Sequence of protein 1:
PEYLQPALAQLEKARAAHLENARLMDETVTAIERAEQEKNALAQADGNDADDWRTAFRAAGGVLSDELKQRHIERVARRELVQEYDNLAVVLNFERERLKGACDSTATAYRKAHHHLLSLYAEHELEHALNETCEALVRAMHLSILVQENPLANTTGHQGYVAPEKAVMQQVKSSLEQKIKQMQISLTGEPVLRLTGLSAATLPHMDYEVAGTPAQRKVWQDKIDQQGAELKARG

The following describes two proteins that form a bound complex.

Residue-level contacts at the interface:
Residue V153 in protein 2 is in contact with residue S125 in protein 1 (closest heavy-atom distance 3.5 Å).
Residue I191 in protein 2 interacts with residue H148 in protein 1 (closest heavy-atom distance 3.5 Å).
Residue L143 in protein 2 contacts residue L182 in protein 1 (closest heavy-atom distance 3.9 Å).
Residue S150 in protein 2 contacts residue L132 in protein 1 (closest heavy-atom distance 4.0 Å).
Residue V153 in protein 2 contacts residue A128 in protein 1 (closest heavy-atom distance 4.0 Å).
Residue A128 in protein 2 contacts residue V153 in protein 1 (closest heavy-atom distance 4.0 Å).
Residue A146 in protein 2 is in contact with residue L132 in protein 1 (closest heavy-atom distance 4.1 Å).
Residue V144 in protein 2 interacts with residue M189 in protein 1 (closest heavy-atom distance 3.8 Å).
Residue L132 in protein 2 interacts with residue S150 in protein 1 (closest heavy-atom distance 3.8 Å).
Residue H148 in protein 2 interacts with residue I186 in protein 1 (closest heavy-atom distance 3.6 Å).
Residue I186 in protein 2 interacts with residue H148 in protein 1 (closest heavy-atom distance 3.5 Å).
Residue S150 in protein 2 interacts with residue A128 in protein 1 (closest heavy-atom distance 4.3 Å).
Residue M189 in protein 2 contacts residue V144 in protein 1 (closest heavy-atom distance 4.1 Å).
Residue Y127 in protein 2 interacts with residue L149 in protein 1 (closest heavy-atom distance 3.5 Å).
Residue L136 in protein 2 contacts residue V178 in protein 1 (closest heavy-atom distance 3.7 Å).
Residue M175 in protein 2 interacts with residue K179 in protein 1 (closest heavy-atom distance 3.6 Å).
Residue N137 in protein 2 contacts residue K185 in protein 1 (closest heavy-atom distance 3.9 Å).
Residue L149 in protein 2 contacts residue A128 in protein 1 (closest heavy-atom distance 3.8 Å).
Residue Y127 in protein 2 interacts with residue R145 in protein 1 (closest heavy-atom distance 3.6 Å).
Residue I186 in protein 2 interacts with residue V144 in protein 1 (closest heavy-atom distance 3.7 Å).
Residue M147 in protein 2 is in contact with residue I186 in protein 1 (closest heavy-atom distance 3.7 Å).
Residue K179 in protein 2 contacts residue M175 in protein 1 (closest heavy-atom distance 3.3 Å).
Residue M147 in protein 2 is in contact with residue L132 in protein 1 (closest heavy-atom distance 4.1 Å).
Residue L132 in protein 2 contacts residue M147 in protein 1 (closest heavy-atom distance 4.0 Å).
Residue H121 in protein 2 is in contact with residue V153 in protein 1 (closest heavy-atom distance 3.7 Å).
Residue A128 in protein 2 is in contact with residue L149 in protein 1 (closest heavy-atom distance 3.8 Å).
Residue V144 in protein 2 is in contact with residue I186 in protein 1 (closest heavy-atom distance 3.9 Å).
Residue H148 in protein 2 interacts with residue I191 in protein 1 (closest heavy-atom distance 3.4 Å).
Residue K185 in protein 2 interacts with residue N137 in protein 1 (closest heavy-atom distance 3.7 Å).
Residue S181 in protein 2 is in contact with residue L136 in protein 1 (closest heavy-atom distance 3.1 Å).
Residue I186 in protein 2 contacts residue M147 in protein 1 (closest heavy-atom distance 3.6 Å).
Residue L132 in protein 2 interacts with residue V174 in protein 1 (closest heavy-atom distance 4.4 Å).
Residue L182 in protein 2 is in contact with residue M147 in protein 1 (closest heavy-atom distance 4.1 Å).
Residue L136 in protein 2 is in contact with residue S181 in protein 1 (closest heavy-atom distance 3.5 Å).
Residue H121 in protein 2 interacts with residue N156 in protein 1 (closest heavy-atom distance 3.9 Å).
Residue V178 in protein 2 is in contact with residue L136 in protein 1 (closest heavy-atom distance 3.6 Å).
Residue L149 in protein 2 is in contact with residue L124 in protein 1 (closest heavy-atom distance 4.4 Å).
Residue M147 in protein 2 is in contact with residue L182 in protein 1 (closest heavy-atom distance 3.6 Å).
Residue K185 in protein 2 is in contact with residue L136 in protein 1 (closest heavy-atom distance 4.3 Å).
Residue R145 in protein 2 contacts residue M189 in protein 1 (closest heavy-atom distance 3.9 Å).
Residue I191 in protein 2 is in contact with residue R145 in protein 1 (closest heavy-atom distance 4.2 Å).
Residue H121 in protein 2 contacts residue L158 in protein 1 (closest heavy-atom distance 3.1 Å).
Residue L124 in protein 2 interacts with residue V153 in protein 1 (closest heavy-atom distance 3.7 Å).
Residue L136 in protein 2 is in contact with residue L143 in protein 1 (closest heavy-atom distance 4.3 Å).
Residue L158 in protein 2 interacts with residue H121 in protein 1 (closest heavy-atom distance 3.6 Å).
Residue R145 in protein 2 interacts with residue Y127 in protein 1 (closest heavy-atom distance 3.8 Å).
Residue H148 in protein 2 interacts with residue M189 in protein 1 (closest heavy-atom distance 3.5 Å).
Residue M175 in protein 2 contacts residue L182 in protein 1 (closest heavy-atom distance 4.3 Å).
Residue H121 in protein 2 contacts residue A159 in protein 1 (closest heavy-atom distance 4.2 Å).
Residue N156 in protein 2 interacts with residue H121 in protein 1 (closest heavy-atom distance 3.4 Å).
Residue L136 in protein 2 is in contact with residue K185 in protein 1 (closest heavy-atom distance 4.4 Å).
Residue L149 in protein 2 interacts with residue Y127 in protein 1 (closest heavy-atom distance 3.5 Å).
Residue V153 in protein 2 contacts residue H121 in protein 1 (closest heavy-atom distance 3.6 Å).
Residue M189 in protein 2 is in contact with residue H148 in protein 1 (closest heavy-atom distance 3.6 Å).
Residue L182 in protein 2 is in contact with residue L143 in protein 1 (closest heavy-atom distance 4.1 Å).
Residue V153 in protein 2 is in contact with residue L124 in protein 1 (closest heavy-atom distance 3.6 Å).
Residue L132 in protein 2 interacts with residue A146 in protein 1 (closest heavy-atom distance 4.0 Å).
Residue C140 in protein 2 contacts residue C140 in protein 1 (closest heavy-atom distance 2.0 Å).
Residue S125 in protein 2 contacts residue V153 in protein 1 (closest heavy-atom distance 3.5 Å).
Residue K179 in protein 2 interacts with residue K179 in protein 1 (closest heavy-atom distance 4.1 Å).

Sequence of protein 2:
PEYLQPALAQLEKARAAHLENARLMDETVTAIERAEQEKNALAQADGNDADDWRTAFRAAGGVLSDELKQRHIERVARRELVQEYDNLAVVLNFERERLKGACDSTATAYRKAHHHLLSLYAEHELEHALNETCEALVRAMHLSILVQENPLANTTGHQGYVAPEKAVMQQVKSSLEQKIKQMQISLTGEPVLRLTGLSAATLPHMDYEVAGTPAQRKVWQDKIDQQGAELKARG